Sequence of chain B:
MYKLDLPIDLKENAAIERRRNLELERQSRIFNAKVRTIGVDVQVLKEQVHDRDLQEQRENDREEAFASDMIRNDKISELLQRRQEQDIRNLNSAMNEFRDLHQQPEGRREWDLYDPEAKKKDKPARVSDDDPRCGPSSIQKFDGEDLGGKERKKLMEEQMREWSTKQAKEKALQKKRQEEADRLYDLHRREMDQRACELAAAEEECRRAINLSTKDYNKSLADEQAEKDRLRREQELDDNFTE

Contacts between the two chains:
Residue Y30 in chain A interacts with residue E23 in chain B (closest heavy-atom distance 2.8 Å).
Residue F99 in chain A interacts with residue E25 in chain B (closest heavy-atom distance 2.9 Å).
Residue E273 in chain A is in contact with residue G107 in chain B (closest heavy-atom distance 3.6 Å).
Residue Y30 in chain A is in contact with residue R20 in chain B (closest heavy-atom distance 3.6 Å).
Residue L32 in chain A contacts residue S28 in chain B (closest heavy-atom distance 3.6 Å).
Residue F99 in chain A is in contact with residue S28 in chain B (closest heavy-atom distance 3.6 Å).
Residue N277 in chain A is in contact with residue R108 in chain B (closest heavy-atom distance 2.7 Å).
Residue L32 in chain A interacts with residue Q27 in chain B (closest heavy-atom distance 3.0 Å).
Residue Y95 in chain A is in contact with residue V35 in chain B (closest heavy-atom distance 3.5 Å).
Residue S262 in chain A contacts residue E97 in chain B (closest heavy-atom distance 3.6 Å).
Residue R293 in chain A is in contact with residue P132 in chain B (closest heavy-atom distance 2.6 Å).
Residue R274 in chain A is in contact with residue Q104 in chain B (closest heavy-atom distance 3.1 Å).
Residue N277 in chain A interacts with residue W111 in chain B (closest heavy-atom distance 3.3 Å).
Residue R293 in chain A contacts residue G135 in chain B (closest heavy-atom distance 3.5 Å).
Residue L205 in chain A interacts with residue R58 in chain B (closest heavy-atom distance 3.6 Å).
Residue H270 in chain A is in contact with residue H102 in chain B (closest heavy-atom distance 3.0 Å).
Residue S31 in chain A contacts residue Q27 in chain B (closest heavy-atom distance 3.7 Å).
Residue P182 in chain A interacts with residue V40 in chain B (closest heavy-atom distance 3.2 Å).
Residue Y95 in chain A is in contact with residue V40 in chain B (closest heavy-atom distance 3.6 Å).
Residue Y95 in chain A is in contact with residue R29 in chain B (closest heavy-atom distance 3.7 Å).
Residue P206 in chain A interacts with residue D61 in chain B (closest heavy-atom distance 3.7 Å).
Residue P206 in chain A contacts residue R62 in chain B (closest heavy-atom distance 3.4 Å).
Residue H96 in chain A interacts with residue D41 in chain B (closest heavy-atom distance 3.5 Å).
Residue R202 in chain A interacts with residue D51 in chain B (closest heavy-atom distance 3.1 Å).
Residue R293 in chain A contacts residue C134 in chain B (closest heavy-atom distance 2.9 Å).
Residue Q288 in chain A interacts with residue P132 in chain B (closest heavy-atom distance 3.5 Å).
Residue E208 in chain A is in contact with residue R62 in chain B (closest heavy-atom distance 3.3 Å).
Residue F99 in chain A contacts residue L24 in chain B (closest heavy-atom distance 3.5 Å).
Residue H98 in chain A contacts residue N21 in chain B (closest heavy-atom distance 2.9 Å).
Residue Y95 in chain A is in contact with residue D41 in chain B (closest heavy-atom distance 3.7 Å).
Residue H96 in chain A contacts residue V44 in chain B (closest heavy-atom distance 3.6 Å).
Residue S97 in chain A contacts residue E25 in chain B (closest heavy-atom distance 3.8 Å).
Residue K94 in chain A is in contact with residue S28 in chain B (closest heavy-atom distance 2.9 Å).
Residue K94 in chain A interacts with residue R29 in chain B (closest heavy-atom distance 3.7 Å).
Residue R293 in chain A interacts with residue P136 in chain B (closest heavy-atom distance 3.7 Å).
Residue Y95 in chain A interacts with residue G39 in chain B (closest heavy-atom distance 3.8 Å).
Residue H96 in chain A is in contact with residue Q43 in chain B (closest heavy-atom distance 3.7 Å).
Residue R274 in chain A contacts residue G107 in chain B (closest heavy-atom distance 3.7 Å).
Residue Y30 in chain A is in contact with residue L24 in chain B (closest heavy-atom distance 3.7 Å).
Residue I276 in chain A interacts with residue G107 in chain B (closest heavy-atom distance 3.3 Å).
Residue H270 in chain A is in contact with residue L101 in chain B (closest heavy-atom distance 3.2 Å).
Residue R202 in chain A interacts with residue H50 in chain B (closest heavy-atom distance 3.0 Å).
Residue Q184 in chain A is in contact with residue Q43 in chain B (closest heavy-atom distance 3.0 Å).
Residue N277 in chain A contacts residue E106 in chain B (closest heavy-atom distance 3.2 Å).
Residue S29 in chain A is in contact with residue R20 in chain B (closest heavy-atom distance 2.5 Å).
Residue Y266 in chain A contacts residue H102 in chain B (closest heavy-atom distance 3.3 Å).
Residue S91 in chain A is in contact with residue N32 in chain B (closest heavy-atom distance 3.4 Å).
Residue H98 in chain A contacts residue E25 in chain B (closest heavy-atom distance 3.7 Å).
Residue R203 in chain A is in contact with residue R58 in chain B (closest heavy-atom distance 3.0 Å).
Residue P206 in chain A interacts with residue R58 in chain B (closest heavy-atom distance 3.3 Å).
Residue R203 in chain A interacts with residue L54 in chain B (closest heavy-atom distance 3.3 Å).
Residue G255 in chain A interacts with residue N90 in chain B (closest heavy-atom distance 3.4 Å).
Residue E90 in chain A interacts with residue N32 in chain B (closest heavy-atom distance 3.1 Å).
Residue A181 in chain A contacts residue K34 in chain B (closest heavy-atom distance 3.2 Å).
Residue W189 in chain A is in contact with residue E47 in chain B (closest heavy-atom distance 3.7 Å).
Residue S185 in chain A contacts residue Q43 in chain B (closest heavy-atom distance 2.8 Å).
Residue A181 in chain A contacts residue I38 in chain B (closest heavy-atom distance 3.3 Å).
Residue L187 in chain A is in contact with residue Q43 in chain B (closest heavy-atom distance 3.3 Å).
Residue R178 in chain A is in contact with residue V42 in chain B (closest heavy-atom distance 3.6 Å).
Residue Y266 in chain A interacts with residue F98 in chain B (closest heavy-atom distance 3.4 Å).

Sequence of chain A:
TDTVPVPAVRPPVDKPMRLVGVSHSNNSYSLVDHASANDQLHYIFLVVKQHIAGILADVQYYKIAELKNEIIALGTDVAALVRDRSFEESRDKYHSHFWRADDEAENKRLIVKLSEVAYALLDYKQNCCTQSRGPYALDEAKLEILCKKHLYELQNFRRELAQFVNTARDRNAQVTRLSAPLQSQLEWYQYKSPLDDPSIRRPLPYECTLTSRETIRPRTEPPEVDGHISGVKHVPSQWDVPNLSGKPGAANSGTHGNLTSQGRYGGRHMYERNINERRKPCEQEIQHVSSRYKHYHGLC

The following describes two proteins that form a bound complex.